Sequence of protein 2:
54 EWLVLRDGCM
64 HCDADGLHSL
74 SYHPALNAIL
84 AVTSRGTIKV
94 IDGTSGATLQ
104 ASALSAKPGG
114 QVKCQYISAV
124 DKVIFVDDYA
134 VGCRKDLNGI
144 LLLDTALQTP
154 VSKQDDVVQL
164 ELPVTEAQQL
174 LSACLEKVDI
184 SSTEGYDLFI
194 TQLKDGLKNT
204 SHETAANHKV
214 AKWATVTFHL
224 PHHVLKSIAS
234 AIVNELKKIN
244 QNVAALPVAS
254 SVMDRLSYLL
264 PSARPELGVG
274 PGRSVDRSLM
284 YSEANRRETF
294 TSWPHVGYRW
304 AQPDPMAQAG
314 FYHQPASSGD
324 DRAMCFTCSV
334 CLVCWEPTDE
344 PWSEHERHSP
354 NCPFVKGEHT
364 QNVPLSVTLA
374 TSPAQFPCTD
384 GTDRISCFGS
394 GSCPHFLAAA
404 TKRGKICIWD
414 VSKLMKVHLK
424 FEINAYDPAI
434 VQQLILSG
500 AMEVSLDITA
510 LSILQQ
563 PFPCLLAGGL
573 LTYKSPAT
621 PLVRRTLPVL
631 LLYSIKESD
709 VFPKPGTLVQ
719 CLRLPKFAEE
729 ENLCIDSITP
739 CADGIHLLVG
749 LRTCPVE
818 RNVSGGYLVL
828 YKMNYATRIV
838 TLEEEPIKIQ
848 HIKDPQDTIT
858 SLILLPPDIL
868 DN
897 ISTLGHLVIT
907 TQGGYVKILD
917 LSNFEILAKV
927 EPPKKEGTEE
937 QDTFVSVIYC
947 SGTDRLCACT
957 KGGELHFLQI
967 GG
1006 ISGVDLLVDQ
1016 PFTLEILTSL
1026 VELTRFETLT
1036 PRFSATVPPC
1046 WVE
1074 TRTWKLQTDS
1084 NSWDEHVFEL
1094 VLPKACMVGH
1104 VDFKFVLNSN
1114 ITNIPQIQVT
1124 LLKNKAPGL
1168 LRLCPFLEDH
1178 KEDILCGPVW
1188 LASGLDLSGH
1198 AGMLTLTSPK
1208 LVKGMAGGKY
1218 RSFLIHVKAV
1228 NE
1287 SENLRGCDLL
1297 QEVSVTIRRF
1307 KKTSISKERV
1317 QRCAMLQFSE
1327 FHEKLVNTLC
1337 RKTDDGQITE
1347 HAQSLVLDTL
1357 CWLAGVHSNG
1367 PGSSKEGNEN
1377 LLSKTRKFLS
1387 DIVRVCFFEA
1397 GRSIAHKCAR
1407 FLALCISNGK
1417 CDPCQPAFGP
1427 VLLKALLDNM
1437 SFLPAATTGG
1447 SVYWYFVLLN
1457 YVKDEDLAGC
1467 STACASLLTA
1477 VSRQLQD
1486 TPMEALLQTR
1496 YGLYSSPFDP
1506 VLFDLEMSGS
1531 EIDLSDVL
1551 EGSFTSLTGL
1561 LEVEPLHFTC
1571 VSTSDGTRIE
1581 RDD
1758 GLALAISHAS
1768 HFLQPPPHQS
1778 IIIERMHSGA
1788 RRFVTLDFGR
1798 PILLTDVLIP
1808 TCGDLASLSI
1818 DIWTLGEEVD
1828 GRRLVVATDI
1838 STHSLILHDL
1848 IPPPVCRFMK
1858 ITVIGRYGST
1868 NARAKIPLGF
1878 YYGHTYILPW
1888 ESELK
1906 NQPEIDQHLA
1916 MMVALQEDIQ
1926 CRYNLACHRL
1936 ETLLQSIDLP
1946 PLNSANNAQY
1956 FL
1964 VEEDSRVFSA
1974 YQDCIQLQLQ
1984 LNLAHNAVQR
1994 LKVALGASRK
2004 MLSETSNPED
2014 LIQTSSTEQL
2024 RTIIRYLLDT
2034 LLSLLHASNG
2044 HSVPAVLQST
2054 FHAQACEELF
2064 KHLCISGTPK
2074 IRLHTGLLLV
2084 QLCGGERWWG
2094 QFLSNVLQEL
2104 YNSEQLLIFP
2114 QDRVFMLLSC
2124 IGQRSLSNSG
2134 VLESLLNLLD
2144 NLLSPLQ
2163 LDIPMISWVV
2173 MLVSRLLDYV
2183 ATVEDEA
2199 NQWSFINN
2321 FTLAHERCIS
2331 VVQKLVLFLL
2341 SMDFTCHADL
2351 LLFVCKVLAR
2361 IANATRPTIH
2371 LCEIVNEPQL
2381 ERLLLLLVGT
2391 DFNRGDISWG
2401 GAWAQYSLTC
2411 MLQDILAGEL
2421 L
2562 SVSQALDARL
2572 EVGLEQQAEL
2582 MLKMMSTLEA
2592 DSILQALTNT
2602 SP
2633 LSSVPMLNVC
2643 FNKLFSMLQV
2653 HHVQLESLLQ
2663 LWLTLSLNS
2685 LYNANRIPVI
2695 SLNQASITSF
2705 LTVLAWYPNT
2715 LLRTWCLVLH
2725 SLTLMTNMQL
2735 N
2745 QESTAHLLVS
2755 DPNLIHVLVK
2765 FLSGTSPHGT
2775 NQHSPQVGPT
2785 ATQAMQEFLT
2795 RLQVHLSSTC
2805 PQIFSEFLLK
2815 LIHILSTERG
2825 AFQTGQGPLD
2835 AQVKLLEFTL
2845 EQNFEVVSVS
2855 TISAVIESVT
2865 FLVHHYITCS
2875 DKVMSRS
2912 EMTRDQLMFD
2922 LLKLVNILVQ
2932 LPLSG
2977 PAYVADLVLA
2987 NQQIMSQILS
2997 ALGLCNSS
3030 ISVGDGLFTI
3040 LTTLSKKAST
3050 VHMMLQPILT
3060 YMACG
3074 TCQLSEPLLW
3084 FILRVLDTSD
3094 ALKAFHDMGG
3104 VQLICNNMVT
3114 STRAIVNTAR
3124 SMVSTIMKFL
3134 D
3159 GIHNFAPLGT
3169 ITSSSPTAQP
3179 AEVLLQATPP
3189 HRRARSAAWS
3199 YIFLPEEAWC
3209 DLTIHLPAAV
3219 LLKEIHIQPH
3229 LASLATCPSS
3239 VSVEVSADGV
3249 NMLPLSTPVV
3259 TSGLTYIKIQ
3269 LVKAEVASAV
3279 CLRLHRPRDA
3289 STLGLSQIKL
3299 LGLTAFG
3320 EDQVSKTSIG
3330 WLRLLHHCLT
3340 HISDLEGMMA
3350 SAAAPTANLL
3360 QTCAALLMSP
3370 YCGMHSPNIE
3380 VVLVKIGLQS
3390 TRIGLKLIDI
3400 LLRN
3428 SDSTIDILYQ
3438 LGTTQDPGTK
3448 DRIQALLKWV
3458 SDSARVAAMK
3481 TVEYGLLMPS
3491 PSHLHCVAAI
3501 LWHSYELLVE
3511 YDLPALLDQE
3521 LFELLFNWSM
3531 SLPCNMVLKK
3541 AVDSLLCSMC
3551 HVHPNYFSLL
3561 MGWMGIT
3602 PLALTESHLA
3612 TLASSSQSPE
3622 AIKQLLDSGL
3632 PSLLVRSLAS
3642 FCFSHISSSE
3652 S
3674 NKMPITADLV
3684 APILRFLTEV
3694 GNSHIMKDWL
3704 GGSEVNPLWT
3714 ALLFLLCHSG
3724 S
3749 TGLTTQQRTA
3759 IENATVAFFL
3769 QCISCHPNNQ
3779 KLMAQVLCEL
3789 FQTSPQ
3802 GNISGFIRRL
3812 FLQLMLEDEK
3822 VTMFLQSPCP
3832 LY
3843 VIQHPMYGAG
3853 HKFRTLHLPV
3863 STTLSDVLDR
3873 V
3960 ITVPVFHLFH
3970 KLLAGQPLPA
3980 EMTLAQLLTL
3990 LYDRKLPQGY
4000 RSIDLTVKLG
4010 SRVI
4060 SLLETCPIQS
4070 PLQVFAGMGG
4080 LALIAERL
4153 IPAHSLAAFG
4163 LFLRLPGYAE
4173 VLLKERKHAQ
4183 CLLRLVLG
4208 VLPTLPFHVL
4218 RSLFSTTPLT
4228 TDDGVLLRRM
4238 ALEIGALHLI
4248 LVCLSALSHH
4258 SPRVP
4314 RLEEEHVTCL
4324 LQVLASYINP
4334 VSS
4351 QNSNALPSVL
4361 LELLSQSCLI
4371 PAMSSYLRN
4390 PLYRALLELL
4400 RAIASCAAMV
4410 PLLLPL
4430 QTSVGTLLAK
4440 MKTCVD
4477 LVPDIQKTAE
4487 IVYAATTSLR

Sequence of protein 1:
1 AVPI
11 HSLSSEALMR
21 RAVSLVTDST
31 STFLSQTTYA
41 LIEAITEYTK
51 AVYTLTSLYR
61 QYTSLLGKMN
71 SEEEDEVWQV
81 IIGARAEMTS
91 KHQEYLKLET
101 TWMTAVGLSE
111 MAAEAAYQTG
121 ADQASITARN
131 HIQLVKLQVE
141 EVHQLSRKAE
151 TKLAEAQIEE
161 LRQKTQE

This data describes a binding interaction between two proteins.

Contacts between the two chains:
Residue R325 in protein 2 contacts residue I4 in protein 1 (closest heavy-atom distance 3.4 Å).
Residue E339 in protein 2 is in contact with residue A1 in protein 1 (closest heavy-atom distance 3.8 Å).
Residue C334 in protein 2 is in contact with residue P3 in protein 1 (closest heavy-atom distance 3.7 Å).
Residue H351 in protein 2 is in contact with residue V2 in protein 1 (closest heavy-atom distance 4.5 Å).
Residue V336 in protein 2 contacts residue V2 in protein 1 (closest heavy-atom distance 2.9 Å).
Residue W338 in protein 2 interacts with residue A1 in protein 1 (closest heavy-atom distance 3.5 Å).
Residue C334 in protein 2 is in contact with residue I4 in protein 1 (closest heavy-atom distance 3.6 Å).
Residue V336 in protein 2 interacts with residue P3 in protein 1 (closest heavy-atom distance 4.5 Å).
Residue H351 in protein 2 interacts with residue P3 in protein 1 (closest heavy-atom distance 4.0 Å).
Residue C334 in protein 2 interacts with residue V2 in protein 1 (closest heavy-atom distance 4.2 Å).
Residue E347 in protein 2 is in contact with residue A1 in protein 1 (closest heavy-atom distance 4.3 Å).
Residue D342 in protein 2 contacts residue A1 in protein 1 (closest heavy-atom distance 2.4 Å).
Residue C337 in protein 2 is in contact with residue A1 in protein 1 (closest heavy-atom distance 3.3 Å).
Residue L335 in protein 2 contacts residue P3 in protein 1 (closest heavy-atom distance 3.6 Å).
Residue R3191 in protein 2 interacts with residue M111 in protein 1 (closest heavy-atom distance 3.8 Å).
Residue L335 in protein 2 contacts residue V2 in protein 1 (closest heavy-atom distance 3.4 Å).
Residue R350 in protein 2 interacts with residue A1 in protein 1 (closest heavy-atom distance 4.0 Å).
Residue L335 in protein 2 contacts residue I4 in protein 1 (closest heavy-atom distance 4.9 Å).
Residue H351 in protein 2 is in contact with residue A1 in protein 1 (closest heavy-atom distance 3.5 Å).
Residue R1782 in protein 2 interacts with residue V2 in protein 1 (closest heavy-atom distance 4.0 Å).
Residue V336 in protein 2 is in contact with residue A1 in protein 1 (closest heavy-atom distance 3.3 Å).
Residue C337 in protein 2 contacts residue V2 in protein 1 (closest heavy-atom distance 4.4 Å).
Residue L335 in protein 2 is in contact with residue A1 in protein 1 (closest heavy-atom distance 3.7 Å).
Residue V336 in protein 2 is in contact with residue I4 in protein 1 (closest heavy-atom distance 3.6 Å).